Interface contacts:
Residue K436 in the first protein contacts residue Q5 in the second protein (closest heavy-atom distance 4.4 Å).
Residue T142 in the first protein is in contact with residue S12 in the second protein (closest heavy-atom distance 2.7 Å).
Residue S137 in the first protein is in contact with residue E17 in the second protein (closest heavy-atom distance 3.9 Å).
Residue H112 in the first protein is in contact with residue S12 in the second protein (closest heavy-atom distance 4.5 Å).
Residue S138 in the first protein contacts residue Q15 in the second protein (closest heavy-atom distance 3.0 Å).
Residue N139 in the first protein contacts residue L13 in the second protein (closest heavy-atom distance 3.7 Å).
Residue L116 in the first protein is in contact with residue Y14 in the second protein (closest heavy-atom distance 4.6 Å).
Residue Y831 in the first protein contacts residue L16 in the second protein (closest heavy-atom distance 3.6 Å).
Residue Y150 in the first protein is in contact with residue L13 in the second protein (closest heavy-atom distance 3.5 Å).
Residue F820 in the first protein interacts with residue Y14 in the second protein (closest heavy-atom distance 4.3 Å).
Residue S138 in the first protein interacts with residue E17 in the second protein (closest heavy-atom distance 3.1 Å).
Residue W199 in the first protein interacts with residue S12 in the second protein (closest heavy-atom distance 4.8 Å).
Residue F202 in the first protein contacts residue I10 in the second protein (closest heavy-atom distance 3.8 Å).
Residue H112 in the first protein is in contact with residue Y14 in the second protein (closest heavy-atom distance 3.7 Å).
Residue F141 in the first protein is in contact with residue S12 in the second protein (closest heavy-atom distance 3.7 Å).
Residue V833 in the first protein interacts with residue L16 in the second protein (closest heavy-atom distance 5.0 Å).
Residue R824 in the first protein is in contact with residue Y14 in the second protein (closest heavy-atom distance 2.9 Å).
Residue N139 in the first protein contacts residue Q15 in the second protein (closest heavy-atom distance 3.2 Å).
Residue F141 in the first protein interacts with residue Y14 in the second protein (closest heavy-atom distance 4.8 Å).
Residue H108 in the first protein interacts with residue L13 in the second protein (closest heavy-atom distance 4.9 Å).
Residue G432 in the first protein is in contact with residue Q5 in the second protein (closest heavy-atom distance 3.0 Å).
Residue Y150 in the first protein is in contact with residue C6 in the second protein (closest heavy-atom distance 4.5 Å).
Residue I832 in the first protein is in contact with residue L16 in the second protein (closest heavy-atom distance 4.2 Å).
Residue F141 in the first protein contacts residue L13 in the second protein (closest heavy-atom distance 3.8 Å).
Residue E189 in the first protein is in contact with residue S12 in the second protein (closest heavy-atom distance 3.5 Å).
Residue S143 in the first protein is in contact with residue S12 in the second protein (closest heavy-atom distance 4.6 Å).
Residue R824 in the first protein interacts with residue Q15 in the second protein (closest heavy-atom distance 3.4 Å).
Residue K192 in the first protein contacts residue L16 in the second protein (closest heavy-atom distance 4.7 Å).
Residue E182 in the first protein interacts with residue Y14 in the second protein (closest heavy-atom distance 4.5 Å).
Residue F834 in the first protein is in contact with residue N18 in the second protein (closest heavy-atom distance 3.4 Å).
Residue Y150 in the first protein interacts with residue Q5 in the second protein (closest heavy-atom distance 3.7 Å).
Residue Y433 in the first protein is in contact with residue Q5 in the second protein (closest heavy-atom distance 4.9 Å).
Residue F820 in the first protein interacts with residue Q15 in the second protein (closest heavy-atom distance 3.5 Å).
Residue E111 in the first protein is in contact with residue Y14 in the second protein (closest heavy-atom distance 3.8 Å).
Residue Y831 in the first protein contacts residue Q15 in the second protein (closest heavy-atom distance 4.0 Å).
Residue A140 in the first protein interacts with residue S12 in the second protein (closest heavy-atom distance 4.3 Å).
Residue Y831 in the first protein contacts residue L13 in the second protein (closest heavy-atom distance 2.8 Å).
Residue N139 in the first protein contacts residue E17 in the second protein (closest heavy-atom distance 3.9 Å).
Residue F141 in the first protein contacts residue C7 in the second protein (closest heavy-atom distance 4.5 Å).
Residue W199 in the first protein contacts residue C11 in the second protein (closest heavy-atom distance 3.3 Å).
Residue E189 in the first protein is in contact with residue L13 in the second protein (closest heavy-atom distance 3.6 Å).
Residue H112 in the first protein contacts residue L13 in the second protein (closest heavy-atom distance 4.3 Å).
Residue F141 in the first protein is in contact with residue Q5 in the second protein (closest heavy-atom distance 3.3 Å).
Residue R431 in the first protein contacts residue E17 in the second protein (closest heavy-atom distance 2.9 Å).
Residue F115 in the first protein is in contact with residue Y14 in the second protein (closest heavy-atom distance 3.8 Å).
Residue N193 in the first protein is in contact with residue C11 in the second protein (closest heavy-atom distance 4.7 Å).
Residue A140 in the first protein is in contact with residue L13 in the second protein (closest heavy-atom distance 3.4 Å).
Residue E189 in the first protein interacts with residue C11 in the second protein (closest heavy-atom distance 4.2 Å).
Residue W199 in the first protein contacts residue I10 in the second protein (closest heavy-atom distance 3.6 Å).
Residue A198 in the first protein interacts with residue I10 in the second protein (closest heavy-atom distance 4.0 Å).
Residue S435 in the first protein is in contact with residue Q5 in the second protein (closest heavy-atom distance 3.6 Å).
Residue E189 in the first protein contacts residue Y14 in the second protein (closest heavy-atom distance 4.8 Å).
Residue H108 in the first protein contacts residue S12 in the second protein (closest heavy-atom distance 3.2 Å).
Residue F141 in the first protein is in contact with residue C6 in the second protein (closest heavy-atom distance 3.3 Å).
Residue E111 in the first protein contacts residue S12 in the second protein (closest heavy-atom distance 4.8 Å).
Residue Y831 in the first protein interacts with residue Y14 in the second protein (closest heavy-atom distance 3.3 Å).
Residue A140 in the first protein interacts with residue Y14 in the second protein (closest heavy-atom distance 2.8 Å).
Residue N139 in the first protein contacts residue Y14 in the second protein (closest heavy-atom distance 3.5 Å).

These two protein chains interact to form a complex.

Sequence of the first protein:
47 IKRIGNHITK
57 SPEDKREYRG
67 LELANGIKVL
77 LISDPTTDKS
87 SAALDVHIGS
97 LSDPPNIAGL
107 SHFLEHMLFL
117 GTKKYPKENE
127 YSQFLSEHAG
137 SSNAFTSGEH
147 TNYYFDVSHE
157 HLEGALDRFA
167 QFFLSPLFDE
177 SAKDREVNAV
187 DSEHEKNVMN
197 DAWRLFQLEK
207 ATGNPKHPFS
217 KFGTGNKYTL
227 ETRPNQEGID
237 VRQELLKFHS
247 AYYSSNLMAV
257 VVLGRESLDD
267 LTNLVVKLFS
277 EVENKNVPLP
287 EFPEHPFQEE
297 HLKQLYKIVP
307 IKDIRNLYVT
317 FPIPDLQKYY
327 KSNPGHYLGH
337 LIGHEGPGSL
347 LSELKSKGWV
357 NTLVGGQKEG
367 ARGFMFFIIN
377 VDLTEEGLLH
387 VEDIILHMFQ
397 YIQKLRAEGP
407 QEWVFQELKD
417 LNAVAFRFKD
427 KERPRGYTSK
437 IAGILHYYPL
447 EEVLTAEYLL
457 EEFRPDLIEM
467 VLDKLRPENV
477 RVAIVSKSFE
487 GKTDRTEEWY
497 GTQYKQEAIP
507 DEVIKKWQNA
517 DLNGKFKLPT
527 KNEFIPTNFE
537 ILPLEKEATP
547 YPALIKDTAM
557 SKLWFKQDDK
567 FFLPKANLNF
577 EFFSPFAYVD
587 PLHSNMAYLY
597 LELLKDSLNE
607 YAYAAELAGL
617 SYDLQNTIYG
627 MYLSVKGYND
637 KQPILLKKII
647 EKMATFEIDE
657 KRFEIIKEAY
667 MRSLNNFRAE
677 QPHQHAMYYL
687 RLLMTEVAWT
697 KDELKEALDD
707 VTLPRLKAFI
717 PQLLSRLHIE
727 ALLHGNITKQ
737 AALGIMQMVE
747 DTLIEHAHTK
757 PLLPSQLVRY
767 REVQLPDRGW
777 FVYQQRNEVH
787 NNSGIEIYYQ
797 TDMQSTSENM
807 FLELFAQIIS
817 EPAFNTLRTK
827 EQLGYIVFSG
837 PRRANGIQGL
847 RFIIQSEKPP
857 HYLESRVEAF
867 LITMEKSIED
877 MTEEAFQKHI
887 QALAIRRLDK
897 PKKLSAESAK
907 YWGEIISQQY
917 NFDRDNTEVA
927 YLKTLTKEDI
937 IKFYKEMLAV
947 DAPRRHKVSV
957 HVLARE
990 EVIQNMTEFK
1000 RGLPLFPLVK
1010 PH

Sequence of the second protein:
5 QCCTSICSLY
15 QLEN